This data describes a binding interaction between two proteins.

Interface contacts:
Residue K152 in the first protein interacts with residue D41 in the second protein (closest heavy-atom distance 2.8 Å).
Residue N102 in the first protein interacts with residue G20 in the second protein (closest heavy-atom distance 3.5 Å).
Residue L105 in the first protein contacts residue V26 in the second protein (closest heavy-atom distance 3.4 Å).
Residue K109 in the first protein contacts residue E25 in the second protein (closest heavy-atom distance 2.9 Å).
Residue N95 in the first protein interacts with residue M13 in the second protein (closest heavy-atom distance 2.3 Å).
Residue I91 in the first protein contacts residue L14 in the second protein (closest heavy-atom distance 3.9 Å).
Residue K163 in the first protein is in contact with residue E43 in the second protein (closest heavy-atom distance 2.9 Å).
Residue I156 in the first protein interacts with residue D41 in the second protein (closest heavy-atom distance 3.1 Å).
Residue Y92 in the first protein is in contact with residue Q7 in the second protein (closest heavy-atom distance 2.8 Å).
Residue K152 in the first protein is in contact with residue D45 in the second protein (closest heavy-atom distance 2.4 Å).
Residue K118 in the first protein interacts with residue L51 in the second protein (closest heavy-atom distance 4.1 Å).
Residue I156 in the first protein interacts with residue L44 in the second protein (closest heavy-atom distance 3.5 Å).
Residue I156 in the first protein is in contact with residue D45 in the second protein (closest heavy-atom distance 4.2 Å).
Residue V78 in the first protein contacts residue I3 in the second protein (closest heavy-atom distance 3.4 Å).
Residue K160 in the first protein contacts residue I39 in the second protein (closest heavy-atom distance 3.7 Å).
Residue N95 in the first protein interacts with residue L16 in the second protein (closest heavy-atom distance 3.8 Å).
Residue L105 in the first protein is in contact with residue L27 in the second protein (closest heavy-atom distance 3.6 Å).
Residue N95 in the first protein is in contact with residue I17 in the second protein (closest heavy-atom distance 3.0 Å).
Residue K109 in the first protein interacts with residue V26 in the second protein (closest heavy-atom distance 3.7 Å).
Residue K106 in the first protein interacts with residue E22 in the second protein (closest heavy-atom distance 2.5 Å).
Residue S99 in the first protein is in contact with residue Q19 in the second protein (closest heavy-atom distance 4.2 Å).
Residue K155 in the first protein is in contact with residue D49 in the second protein (closest heavy-atom distance 3.1 Å).
Residue K160 in the first protein interacts with residue L44 in the second protein (closest heavy-atom distance 3.7 Å).
Residue K155 in the first protein is in contact with residue D45 in the second protein (closest heavy-atom distance 3.3 Å).
Residue K163 in the first protein contacts residue E47 in the second protein (closest heavy-atom distance 2.4 Å).
Residue S159 in the first protein interacts with residue L48 in the second protein (closest heavy-atom distance 3.7 Å).
Residue K88 in the first protein contacts residue I3 in the second protein (closest heavy-atom distance 3.4 Å).
Residue K149 in the first protein interacts with residue E35 in the second protein (closest heavy-atom distance 2.5 Å).
Residue K118 in the first protein interacts with residue D55 in the second protein (closest heavy-atom distance 2.7 Å).
Residue S159 in the first protein is in contact with residue L44 in the second protein (closest heavy-atom distance 3.3 Å).
Residue N102 in the first protein contacts residue L23 in the second protein (closest heavy-atom distance 3.1 Å).
Residue Y101 in the first protein is in contact with residue L23 in the second protein (closest heavy-atom distance 3.5 Å).
Residue L82 in the first protein contacts residue I3 in the second protein (closest heavy-atom distance 3.5 Å).
Residue L105 in the first protein is in contact with residue L23 in the second protein (closest heavy-atom distance 3.3 Å).
Residue K118 in the first protein interacts with residue E54 in the second protein (closest heavy-atom distance 3.0 Å).
Residue K163 in the first protein contacts residue L44 in the second protein (closest heavy-atom distance 3.2 Å).
Residue Y157 in the first protein contacts residue N30 in the second protein (closest heavy-atom distance 3.8 Å).
Residue Y92 in the first protein interacts with residue D8 in the second protein (closest heavy-atom distance 3.3 Å).
Residue V78 in the first protein interacts with residue I1 in the second protein (closest heavy-atom distance 3.4 Å).
Residue Y153 in the first protein is in contact with residue L27 in the second protein (closest heavy-atom distance 2.9 Å).
Residue S159 in the first protein contacts residue E47 in the second protein (closest heavy-atom distance 3.9 Å).
Residue K88 in the first protein is in contact with residue M13 in the second protein (closest heavy-atom distance 3.6 Å).
Residue Y92 in the first protein contacts residue M13 in the second protein (closest heavy-atom distance 3.5 Å).
Residue L82 in the first protein contacts residue Q7 in the second protein (closest heavy-atom distance 3.1 Å).
Residue A162 in the first protein is in contact with residue L51 in the second protein (closest heavy-atom distance 3.3 Å).
Residue I156 in the first protein interacts with residue L36 in the second protein (closest heavy-atom distance 3.5 Å).
Residue K106 in the first protein interacts with residue V26 in the second protein (closest heavy-atom distance 4.2 Å).
Residue M79 in the first protein is in contact with residue L6 in the second protein (closest heavy-atom distance 3.4 Å).
Residue L158 in the first protein interacts with residue L48 in the second protein (closest heavy-atom distance 3.5 Å).
Residue I156 in the first protein is in contact with residue I39 in the second protein (closest heavy-atom distance 3.2 Å).
Residue I91 in the first protein interacts with residue M13 in the second protein (closest heavy-atom distance 4.2 Å).
Residue N102 in the first protein is in contact with residue Q19 in the second protein (closest heavy-atom distance 2.5 Å).
Residue K149 in the first protein is in contact with residue L36 in the second protein (closest heavy-atom distance 3.5 Å).
Residue K155 in the first protein is in contact with residue L48 in the second protein (closest heavy-atom distance 3.5 Å).
Residue W122 in the first protein is in contact with residue A52 in the second protein (closest heavy-atom distance 3.2 Å).
Residue K109 in the first protein interacts with residue M29 in the second protein (closest heavy-atom distance 2.7 Å).
Residue N95 in the first protein contacts residue L14 in the second protein (closest heavy-atom distance 3.8 Å).
Residue K152 in the first protein interacts with residue L36 in the second protein (closest heavy-atom distance 3.7 Å).
Residue W122 in the first protein contacts residue L48 in the second protein (closest heavy-atom distance 3.9 Å).
Residue W122 in the first protein is in contact with residue F56 in the second protein (closest heavy-atom distance 3.3 Å).

Sequence of the second protein:
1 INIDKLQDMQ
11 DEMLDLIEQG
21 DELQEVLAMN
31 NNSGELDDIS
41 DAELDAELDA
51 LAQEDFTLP

Sequence of the first protein:
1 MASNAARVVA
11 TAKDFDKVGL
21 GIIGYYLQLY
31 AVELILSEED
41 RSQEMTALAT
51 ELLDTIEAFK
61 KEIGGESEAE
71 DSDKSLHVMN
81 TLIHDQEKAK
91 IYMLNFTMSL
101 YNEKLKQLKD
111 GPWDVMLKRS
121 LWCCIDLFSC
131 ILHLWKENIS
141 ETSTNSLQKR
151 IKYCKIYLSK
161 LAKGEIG